Sequence of the second protein:
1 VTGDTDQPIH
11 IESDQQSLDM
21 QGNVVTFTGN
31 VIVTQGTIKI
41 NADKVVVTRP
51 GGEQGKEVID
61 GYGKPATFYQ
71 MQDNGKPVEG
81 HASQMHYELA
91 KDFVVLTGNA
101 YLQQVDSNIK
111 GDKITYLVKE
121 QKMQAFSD

This data describes a binding interaction between two proteins.

Sequence of the first protein:
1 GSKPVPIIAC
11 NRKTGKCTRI

Contacts between the two chains:
Residue D6 in the second protein interacts with residue K3 in the first protein (closest heavy-atom distance 5.0 Å).
Residue Q15 in the second protein is in contact with residue N11 in the first protein (closest heavy-atom distance 4.8 Å).
Residue V31 in the second protein is in contact with residue R12 in the first protein (closest heavy-atom distance 4.9 Å).
Residue E12 in the second protein contacts residue C10 in the first protein (closest heavy-atom distance 3.2 Å).
Residue E57 in the second protein interacts with residue V5 in the first protein (closest heavy-atom distance 4.9 Å).
Residue S13 in the second protein contacts residue C10 in the first protein (closest heavy-atom distance 3.2 Å).
Residue T5 in the second protein contacts residue V5 in the first protein (closest heavy-atom distance 3.6 Å).
Residue K91 in the second protein is in contact with residue G1 in the first protein (closest heavy-atom distance 4.7 Å).
Residue Q54 in the second protein interacts with residue P4 in the first protein (closest heavy-atom distance 4.1 Å).
Residue I32 in the second protein is in contact with residue R12 in the first protein (closest heavy-atom distance 3.5 Å).
Residue Q54 in the second protein is in contact with residue R19 in the first protein (closest heavy-atom distance 4.8 Å).
Residue F27 in the second protein contacts residue I20 in the first protein (closest heavy-atom distance 3.9 Å).
Residue F27 in the second protein contacts residue A9 in the first protein (closest heavy-atom distance 3.5 Å).
Residue I9 in the second protein interacts with residue P6 in the first protein (closest heavy-atom distance 2.9 Å).
Residue E12 in the second protein interacts with residue R12 in the first protein (closest heavy-atom distance 3.3 Å).
Residue R49 in the second protein is in contact with residue I7 in the first protein (closest heavy-atom distance 4.2 Å).
Residue Q16 in the second protein contacts residue R12 in the first protein (closest heavy-atom distance 4.6 Å).
Residue T5 in the second protein interacts with residue S2 in the first protein (closest heavy-atom distance 5.0 Å).
Residue Q7 in the second protein interacts with residue P6 in the first protein (closest heavy-atom distance 4.9 Å).
Residue D14 in the second protein is in contact with residue K13 in the first protein (closest heavy-atom distance 4.9 Å).
Residue H10 in the second protein interacts with residue C10 in the first protein (closest heavy-atom distance 4.6 Å).
Residue I11 in the second protein contacts residue I8 in the first protein (closest heavy-atom distance 2.8 Å).
Residue V25 in the second protein contacts residue I20 in the first protein (closest heavy-atom distance 4.1 Å).
Residue G29 in the second protein is in contact with residue R12 in the first protein (closest heavy-atom distance 3.3 Å).
Residue I9 in the second protein interacts with residue V5 in the first protein (closest heavy-atom distance 3.9 Å).
Residue R49 in the second protein is in contact with residue I20 in the first protein (closest heavy-atom distance 2.8 Å).
Residue Q16 in the second protein is in contact with residue N11 in the first protein (closest heavy-atom distance 2.9 Å).
Residue V47 in the second protein is in contact with residue I7 in the first protein (closest heavy-atom distance 4.6 Å).
Residue F27 in the second protein contacts residue C10 in the first protein (closest heavy-atom distance 4.6 Å).
Residue S13 in the second protein contacts residue N11 in the first protein (closest heavy-atom distance 3.8 Å).
Residue I9 in the second protein is in contact with residue I7 in the first protein (closest heavy-atom distance 3.4 Å).
Residue Q16 in the second protein is in contact with residue C10 in the first protein (closest heavy-atom distance 3.8 Å).
Residue D92 in the second protein is in contact with residue G1 in the first protein (closest heavy-atom distance 2.8 Å).
Residue D14 in the second protein is in contact with residue N11 in the first protein (closest heavy-atom distance 3.7 Å).
Residue N30 in the second protein is in contact with residue R12 in the first protein (closest heavy-atom distance 2.9 Å).
Residue I11 in the second protein contacts residue A9 in the first protein (closest heavy-atom distance 3.4 Å).
Residue E12 in the second protein contacts residue N11 in the first protein (closest heavy-atom distance 4.7 Å).
Residue T5 in the second protein contacts residue G1 in the first protein (closest heavy-atom distance 4.3 Å).
Residue I11 in the second protein is in contact with residue I7 in the first protein (closest heavy-atom distance 4.1 Å).
Residue I9 in the second protein is in contact with residue I8 in the first protein (closest heavy-atom distance 2.8 Å).
Residue S13 in the second protein interacts with residue K13 in the first protein (closest heavy-atom distance 4.8 Å).
Residue L89 in the second protein is in contact with residue G1 in the first protein (closest heavy-atom distance 2.6 Å).
Residue P8 in the second protein contacts residue P6 in the first protein (closest heavy-atom distance 3.4 Å).
Residue D6 in the second protein is in contact with residue V5 in the first protein (closest heavy-atom distance 3.8 Å).
Residue E57 in the second protein contacts residue I7 in the first protein (closest heavy-atom distance 3.6 Å).
Residue G55 in the second protein is in contact with residue P4 in the first protein (closest heavy-atom distance 3.7 Å).
Residue L89 in the second protein interacts with residue I7 in the first protein (closest heavy-atom distance 4.1 Å).
Residue Q35 in the second protein is in contact with residue V5 in the first protein (closest heavy-atom distance 3.9 Å).
Residue H10 in the second protein contacts residue I8 in the first protein (closest heavy-atom distance 3.5 Å).
Residue Q7 in the second protein contacts residue V5 in the first protein (closest heavy-atom distance 3.4 Å).
Residue I11 in the second protein interacts with residue C10 in the first protein (closest heavy-atom distance 2.7 Å).
Residue S13 in the second protein contacts residue R12 in the first protein (closest heavy-atom distance 3.0 Å).
Residue D6 in the second protein is in contact with residue S2 in the first protein (closest heavy-atom distance 3.9 Å).
Residue D14 in the second protein interacts with residue R12 in the first protein (closest heavy-atom distance 2.8 Å).
Residue V47 in the second protein contacts residue I20 in the first protein (closest heavy-atom distance 4.3 Å).
Residue T5 in the second protein contacts residue K3 in the first protein (closest heavy-atom distance 4.9 Å).
Residue L89 in the second protein interacts with residue V5 in the first protein (closest heavy-atom distance 4.3 Å).
Residue A90 in the second protein interacts with residue G1 in the first protein (closest heavy-atom distance 4.0 Å).
Residue P8 in the second protein is in contact with residue V5 in the first protein (closest heavy-atom distance 4.4 Å).